Sequence of protein 2:
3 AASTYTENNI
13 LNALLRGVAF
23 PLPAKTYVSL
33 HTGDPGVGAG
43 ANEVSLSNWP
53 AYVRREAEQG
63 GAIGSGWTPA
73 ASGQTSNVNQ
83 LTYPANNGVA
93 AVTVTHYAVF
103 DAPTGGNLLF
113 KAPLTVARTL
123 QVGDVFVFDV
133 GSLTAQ

This data describes a binding interaction between two proteins.

Sequence of protein 1:
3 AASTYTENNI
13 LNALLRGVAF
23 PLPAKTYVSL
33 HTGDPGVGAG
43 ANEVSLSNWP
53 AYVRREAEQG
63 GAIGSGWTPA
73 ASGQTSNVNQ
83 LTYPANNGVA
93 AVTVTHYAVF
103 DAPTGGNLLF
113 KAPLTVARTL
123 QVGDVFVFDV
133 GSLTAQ

Residue-level contacts at the interface:
Residue L13 in protein 1 contacts residue F112 in protein 2 (closest heavy-atom distance 4.2 Å).
Residue T77 in protein 1 is in contact with residue L17 in protein 2 (closest heavy-atom distance 3.4 Å).
Residue I12 in protein 1 interacts with residue I12 in protein 2 (closest heavy-atom distance 3.3 Å).
Residue R18 in protein 1 is in contact with residue I65 in protein 2 (closest heavy-atom distance 3.2 Å).
Residue G19 in protein 1 interacts with residue L24 in protein 2 (closest heavy-atom distance 3.1 Å).
Residue A73 in protein 1 is in contact with residue N10 in protein 2 (closest heavy-atom distance 3.4 Å).
Residue L16 in protein 1 interacts with residue P25 in protein 2 (closest heavy-atom distance 4.2 Å).
Residue Q138 in protein 1 contacts residue L13 in protein 2 (closest heavy-atom distance 3.4 Å).
Residue F22 in protein 1 interacts with residue I12 in protein 2 (closest heavy-atom distance 3.5 Å).
Residue L16 in protein 1 contacts residue T28 in protein 2 (closest heavy-atom distance 4.3 Å).
Residue P25 in protein 1 contacts residue L16 in protein 2 (closest heavy-atom distance 3.5 Å).
Residue S74 in protein 1 contacts residue N10 in protein 2 (closest heavy-atom distance 3.1 Å).
Residue A15 in protein 1 contacts residue F22 in protein 2 (closest heavy-atom distance 3.8 Å).
Residue T70 in protein 1 is in contact with residue R18 in protein 2 (closest heavy-atom distance 3.9 Å).
Residue L16 in protein 1 contacts residue F112 in protein 2 (closest heavy-atom distance 3.5 Å).
Residue L13 in protein 1 interacts with residue Q138 in protein 2 (closest heavy-atom distance 3.3 Å).
Residue A15 in protein 1 is in contact with residue P25 in protein 2 (closest heavy-atom distance 3.8 Å).
Residue A137 in protein 1 interacts with residue L13 in protein 2 (closest heavy-atom distance 3.7 Å).
Residue L16 in protein 1 is in contact with residue L111 in protein 2 (closest heavy-atom distance 3.3 Å).
Residue W69 in protein 1 is in contact with residue R18 in protein 2 (closest heavy-atom distance 2.7 Å).
Residue V20 in protein 1 contacts residue L24 in protein 2 (closest heavy-atom distance 3.2 Å).
Residue R18 in protein 1 is in contact with residue G66 in protein 2 (closest heavy-atom distance 2.8 Å).
Residue F112 in protein 1 is in contact with residue L17 in protein 2 (closest heavy-atom distance 3.5 Å).
Residue R18 in protein 1 is in contact with residue W69 in protein 2 (closest heavy-atom distance 3.3 Å).
Residue A72 in protein 1 is in contact with residue N14 in protein 2 (closest heavy-atom distance 3.4 Å).
Residue F112 in protein 1 contacts residue L16 in protein 2 (closest heavy-atom distance 3.5 Å).
Residue N14 in protein 1 is in contact with residue A72 in protein 2 (closest heavy-atom distance 3.6 Å).
Residue E9 in protein 1 is in contact with residue Q138 in protein 2 (closest heavy-atom distance 3.0 Å).
Residue T28 in protein 1 contacts residue L16 in protein 2 (closest heavy-atom distance 3.9 Å).
Residue Q138 in protein 1 contacts residue E9 in protein 2 (closest heavy-atom distance 2.8 Å).
Residue A137 in protein 1 is in contact with residue L17 in protein 2 (closest heavy-atom distance 3.9 Å).
Residue A21 in protein 1 contacts residue L24 in protein 2 (closest heavy-atom distance 3.7 Å).
Residue N10 in protein 1 is in contact with residue S74 in protein 2 (closest heavy-atom distance 3.8 Å).
Residue L13 in protein 1 is in contact with residue A72 in protein 2 (closest heavy-atom distance 3.8 Å).
Residue F22 in protein 1 interacts with residue L16 in protein 2 (closest heavy-atom distance 3.5 Å).
Residue T8 in protein 1 interacts with residue L16 in protein 2 (closest heavy-atom distance 4.2 Å).
Residue P25 in protein 1 interacts with residue A15 in protein 2 (closest heavy-atom distance 3.4 Å).
Residue I65 in protein 1 contacts residue R18 in protein 2 (closest heavy-atom distance 4.0 Å).
Residue G66 in protein 1 contacts residue R18 in protein 2 (closest heavy-atom distance 2.3 Å).
Residue F22 in protein 1 is in contact with residue A15 in protein 2 (closest heavy-atom distance 4.0 Å).
Residue L13 in protein 1 interacts with residue A137 in protein 2 (closest heavy-atom distance 4.0 Å).
Residue A72 in protein 1 interacts with residue N10 in protein 2 (closest heavy-atom distance 2.9 Å).
Residue S74 in protein 1 contacts residue T6 in protein 2 (closest heavy-atom distance 3.7 Å).
Residue L17 in protein 1 interacts with residue W69 in protein 2 (closest heavy-atom distance 3.3 Å).
Residue L16 in protein 1 contacts residue T8 in protein 2 (closest heavy-atom distance 3.3 Å).
Residue P71 in protein 1 interacts with residue R18 in protein 2 (closest heavy-atom distance 3.6 Å).
Residue L17 in protein 1 contacts residue T28 in protein 2 (closest heavy-atom distance 3.9 Å).
Residue G75 in protein 1 interacts with residue N10 in protein 2 (closest heavy-atom distance 2.8 Å).
Residue A72 in protein 1 interacts with residue L13 in protein 2 (closest heavy-atom distance 4.1 Å).
Residue F22 in protein 1 contacts residue F22 in protein 2 (closest heavy-atom distance 3.9 Å).
Residue L16 in protein 1 interacts with residue F22 in protein 2 (closest heavy-atom distance 3.4 Å).
Residue N10 in protein 1 interacts with residue A73 in protein 2 (closest heavy-atom distance 3.9 Å).
Residue W69 in protein 1 interacts with residue L17 in protein 2 (closest heavy-atom distance 3.6 Å).
Residue T28 in protein 1 contacts residue L17 in protein 2 (closest heavy-atom distance 3.3 Å).
Residue T6 in protein 1 interacts with residue S74 in protein 2 (closest heavy-atom distance 4.0 Å).
Residue L13 in protein 1 is in contact with residue T77 in protein 2 (closest heavy-atom distance 3.5 Å).
Residue L17 in protein 1 contacts residue F112 in protein 2 (closest heavy-atom distance 3.6 Å).
Residue N10 in protein 1 contacts residue A72 in protein 2 (closest heavy-atom distance 2.7 Å).
Residue R18 in protein 1 interacts with residue P71 in protein 2 (closest heavy-atom distance 3.2 Å).
Residue L111 in protein 1 interacts with residue L16 in protein 2 (closest heavy-atom distance 4.1 Å).